Sequence of protein 2:
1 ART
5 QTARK

Sequence of protein 1:
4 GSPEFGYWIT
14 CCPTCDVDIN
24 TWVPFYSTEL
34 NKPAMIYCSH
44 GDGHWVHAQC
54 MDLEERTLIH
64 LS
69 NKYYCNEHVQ

Contacts between the two chains:
Residue N23 in protein 1 is in contact with residue Q5 in protein 2 (closest heavy-atom distance 2.8 Å).
Residue N23 in protein 1 interacts with residue T3 in protein 2 (closest heavy-atom distance 4.4 Å).
Residue I12 in protein 1 is in contact with residue R2 in protein 2 (closest heavy-atom distance 4.6 Å).
Residue I22 in protein 1 interacts with residue R2 in protein 2 (closest heavy-atom distance 3.5 Å).
Residue W11 in protein 1 is in contact with residue R2 in protein 2 (closest heavy-atom distance 3.3 Å).
Residue I22 in protein 1 interacts with residue T3 in protein 2 (closest heavy-atom distance 3.7 Å).

The following describes two proteins that form a bound complex.